Sequence of the first protein:
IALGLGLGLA

The following describes two proteins that form a bound complex.

Sequence of the second protein:
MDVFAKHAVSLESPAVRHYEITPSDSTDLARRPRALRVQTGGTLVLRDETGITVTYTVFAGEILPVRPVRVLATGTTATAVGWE

Interface contacts:
Residue P65 in the second protein contacts residue A3 in the first protein (closest heavy-atom distance 3.7 Å).
Residue A15 in the second protein contacts residue I2 in the first protein (closest heavy-atom distance 4.1 Å).
Residue I63 in the second protein interacts with residue I2 in the first protein (closest heavy-atom distance 3.5 Å).
Residue L11 in the second protein contacts residue I2 in the first protein (closest heavy-atom distance 4.9 Å).
Residue P65 in the second protein contacts residue L4 in the first protein (closest heavy-atom distance 3.6 Å).
Residue S13 in the second protein interacts with residue I2 in the first protein (closest heavy-atom distance 3.3 Å).
Residue R34 in the second protein interacts with residue I2 in the first protein (closest heavy-atom distance 4.8 Å).
Residue P14 in the second protein interacts with residue I2 in the first protein (closest heavy-atom distance 4.0 Å).
Residue W83 in the second protein is in contact with residue I2 in the first protein (closest heavy-atom distance 4.8 Å).
Residue P14 in the second protein interacts with residue L10 in the first protein (closest heavy-atom distance 3.7 Å).
Residue S13 in the second protein is in contact with residue A11 in the first protein (closest heavy-atom distance 4.4 Å).
Residue P14 in the second protein contacts residue A11 in the first protein (closest heavy-atom distance 3.7 Å).
Residue E12 in the second protein is in contact with residue A11 in the first protein (closest heavy-atom distance 3.3 Å).
Residue P65 in the second protein is in contact with residue I2 in the first protein (closest heavy-atom distance 3.5 Å).
Residue A35 in the second protein is in contact with residue I2 in the first protein (closest heavy-atom distance 3.7 Å).
Residue E12 in the second protein is in contact with residue I2 in the first protein (closest heavy-atom distance 4.9 Å).